Sequence of the first protein:
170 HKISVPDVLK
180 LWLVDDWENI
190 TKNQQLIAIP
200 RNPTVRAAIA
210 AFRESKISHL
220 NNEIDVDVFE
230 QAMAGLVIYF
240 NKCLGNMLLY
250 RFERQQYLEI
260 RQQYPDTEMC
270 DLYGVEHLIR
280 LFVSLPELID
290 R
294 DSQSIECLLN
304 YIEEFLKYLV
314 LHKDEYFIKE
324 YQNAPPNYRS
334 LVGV

Contacts between the two chains:
Residue K90 in the second protein interacts with residue N330 in the first protein (closest heavy-atom distance 4.3 Å).
Residue R142 in the second protein interacts with residue N330 in the first protein (closest heavy-atom distance 3.9 Å).
Residue L89 in the second protein is in contact with residue S333 in the first protein (closest heavy-atom distance 4.0 Å).

These two protein chains interact to form a complex.

Sequence of the second protein:
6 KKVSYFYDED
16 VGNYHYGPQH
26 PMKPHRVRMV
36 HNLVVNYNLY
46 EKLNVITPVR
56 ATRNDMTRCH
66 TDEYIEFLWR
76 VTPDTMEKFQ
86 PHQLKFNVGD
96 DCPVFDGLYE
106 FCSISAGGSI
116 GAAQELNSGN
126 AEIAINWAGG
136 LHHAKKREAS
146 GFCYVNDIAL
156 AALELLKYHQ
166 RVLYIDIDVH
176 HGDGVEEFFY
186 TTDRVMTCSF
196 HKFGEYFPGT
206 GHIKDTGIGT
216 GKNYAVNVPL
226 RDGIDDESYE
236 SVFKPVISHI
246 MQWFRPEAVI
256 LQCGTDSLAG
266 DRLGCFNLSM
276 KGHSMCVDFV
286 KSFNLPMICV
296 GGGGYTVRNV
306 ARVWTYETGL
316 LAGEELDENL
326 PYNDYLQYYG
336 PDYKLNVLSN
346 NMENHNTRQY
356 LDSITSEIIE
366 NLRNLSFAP